Sequence of the second protein:
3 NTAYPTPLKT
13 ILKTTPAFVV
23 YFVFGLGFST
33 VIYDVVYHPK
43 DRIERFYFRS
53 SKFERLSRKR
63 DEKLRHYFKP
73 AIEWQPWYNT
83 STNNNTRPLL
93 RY

Sequence of the first protein:
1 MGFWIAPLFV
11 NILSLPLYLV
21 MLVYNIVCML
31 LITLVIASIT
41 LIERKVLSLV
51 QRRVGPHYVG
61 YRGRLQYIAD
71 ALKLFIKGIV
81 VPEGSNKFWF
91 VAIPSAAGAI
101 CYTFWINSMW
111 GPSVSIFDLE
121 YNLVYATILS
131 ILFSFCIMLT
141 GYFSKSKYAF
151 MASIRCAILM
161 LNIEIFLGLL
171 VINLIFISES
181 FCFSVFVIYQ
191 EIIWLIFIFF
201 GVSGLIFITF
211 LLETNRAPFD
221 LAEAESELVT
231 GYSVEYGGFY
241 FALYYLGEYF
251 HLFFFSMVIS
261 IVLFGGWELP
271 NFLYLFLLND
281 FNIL

Interface contacts:
Residue L31 in the first protein contacts residue F26 in the second protein (closest heavy-atom distance 4.4 Å).
Residue S38 in the first protein is in contact with residue F26 in the second protein (closest heavy-atom distance 4.0 Å).
Residue L49 in the first protein interacts with residue I13 in the second protein (closest heavy-atom distance 3.8 Å).
Residue I42 in the first protein contacts residue A19 in the second protein (closest heavy-atom distance 3.6 Å).
Residue L31 in the first protein interacts with residue F30 in the second protein (closest heavy-atom distance 3.7 Å).
Residue L31 in the first protein contacts residue V33 in the second protein (closest heavy-atom distance 3.5 Å).
Residue C28 in the first protein interacts with residue I34 in the second protein (closest heavy-atom distance 3.7 Å).
Residue V114 in the first protein is in contact with residue I34 in the second protein (closest heavy-atom distance 3.3 Å).
Residue I42 in the first protein is in contact with residue Y23 in the second protein (closest heavy-atom distance 3.7 Å).
Residue I39 in the first protein interacts with residue Y23 in the second protein (closest heavy-atom distance 4.1 Å).
Residue V114 in the first protein is in contact with residue V38 in the second protein (closest heavy-atom distance 3.7 Å).
Residue S115 in the first protein contacts residue V38 in the second protein (closest heavy-atom distance 3.4 Å).
Residue L119 in the first protein is in contact with residue F50 in the second protein (closest heavy-atom distance 3.5 Å).
Residue C182 in the first protein interacts with residue F48 in the second protein (closest heavy-atom distance 4.3 Å).
Residue C182 in the first protein is in contact with residue F50 in the second protein (closest heavy-atom distance 4.0 Å).
Residue R53 in the first protein is in contact with residue K15 in the second protein (closest heavy-atom distance 3.7 Å).
Residue S38 in the first protein interacts with residue Y23 in the second protein (closest heavy-atom distance 3.6 Å).
Residue Y24 in the first protein contacts residue V37 in the second protein (closest heavy-atom distance 4.1 Å).
Residue S115 in the first protein contacts residue F48 in the second protein (closest heavy-atom distance 3.4 Å).
Residue S113 in the first protein contacts residue F48 in the second protein (closest heavy-atom distance 3.2 Å).
Residue S113 in the first protein contacts residue I45 in the second protein (closest heavy-atom distance 3.2 Å).
Residue L49 in the first protein is in contact with residue T12 in the second protein (closest heavy-atom distance 3.2 Å).
Residue I116 in the first protein is in contact with residue V38 in the second protein (closest heavy-atom distance 4.1 Å).
Residue I32 in the first protein is in contact with residue F30 in the second protein (closest heavy-atom distance 3.7 Å).
Residue L49 in the first protein is in contact with residue T16 in the second protein (closest heavy-atom distance 3.7 Å).
Residue W105 in the first protein contacts residue F30 in the second protein (closest heavy-atom distance 4.1 Å).
Residue D118 in the first protein interacts with residue F48 in the second protein (closest heavy-atom distance 3.5 Å).
Residue D118 in the first protein contacts residue F50 in the second protein (closest heavy-atom distance 3.4 Å).
Residue E120 in the first protein interacts with residue F50 in the second protein (closest heavy-atom distance 3.5 Å).
Residue I188 in the first protein contacts residue R51 in the second protein (closest heavy-atom distance 3.8 Å).
Residue C28 in the first protein interacts with residue V33 in the second protein (closest heavy-atom distance 3.5 Å).
Residue V27 in the first protein is in contact with residue V33 in the second protein (closest heavy-atom distance 4.2 Å).
Residue S113 in the first protein contacts residue R47 in the second protein (closest heavy-atom distance 3.7 Å).
Residue L34 in the first protein interacts with residue F26 in the second protein (closest heavy-atom distance 3.7 Å).
Residue V35 in the first protein contacts residue G27 in the second protein (closest heavy-atom distance 4.2 Å).
Residue V46 in the first protein is in contact with residue T16 in the second protein (closest heavy-atom distance 4.2 Å).
Residue M109 in the first protein contacts residue F48 in the second protein (closest heavy-atom distance 3.6 Å).
Residue W105 in the first protein interacts with residue I34 in the second protein (closest heavy-atom distance 3.8 Å).
Residue V35 in the first protein contacts residue F26 in the second protein (closest heavy-atom distance 3.7 Å).
Residue W110 in the first protein is in contact with residue F30 in the second protein (closest heavy-atom distance 3.5 Å).
Residue I116 in the first protein contacts residue I34 in the second protein (closest heavy-atom distance 4.2 Å).
Residue S113 in the first protein is in contact with residue E46 in the second protein (closest heavy-atom distance 3.5 Å).
Residue I116 in the first protein contacts residue V37 in the second protein (closest heavy-atom distance 3.7 Å).
Residue V114 in the first protein interacts with residue Y35 in the second protein (closest heavy-atom distance 3.7 Å).
Residue K45 in the first protein interacts with residue K15 in the second protein (closest heavy-atom distance 3.9 Å).
Residue K45 in the first protein contacts residue T16 in the second protein (closest heavy-atom distance 3.6 Å).
Residue V54 in the first protein is in contact with residue K15 in the second protein (closest heavy-atom distance 4.4 Å).
Residue F253 in the first protein contacts residue Y23 in the second protein (closest heavy-atom distance 4.1 Å).
Residue I42 in the first protein contacts residue F20 in the second protein (closest heavy-atom distance 3.5 Å).
Residue L31 in the first protein contacts residue G29 in the second protein (closest heavy-atom distance 3.5 Å).
Residue C28 in the first protein interacts with residue F30 in the second protein (closest heavy-atom distance 3.7 Å).
Residue L41 in the first protein is in contact with residue A19 in the second protein (closest heavy-atom distance 4.3 Å).
Residue S184 in the first protein is in contact with residue R51 in the second protein (closest heavy-atom distance 4.1 Å).
Residue V114 in the first protein is in contact with residue I45 in the second protein (closest heavy-atom distance 4.4 Å).
Residue W110 in the first protein interacts with residue S31 in the second protein (closest heavy-atom distance 3.8 Å).
Residue S38 in the first protein interacts with residue V22 in the second protein (closest heavy-atom distance 4.1 Å).
Residue P112 in the first protein is in contact with residue I45 in the second protein (closest heavy-atom distance 3.9 Å).
Residue F117 in the first protein contacts residue F48 in the second protein (closest heavy-atom distance 3.8 Å).
Residue V35 in the first protein interacts with residue Y23 in the second protein (closest heavy-atom distance 3.5 Å).
Residue Y67 in the first protein is in contact with residue F26 in the second protein (closest heavy-atom distance 4.1 Å).

This data describes a binding interaction between two proteins.